Sequence of the first protein:
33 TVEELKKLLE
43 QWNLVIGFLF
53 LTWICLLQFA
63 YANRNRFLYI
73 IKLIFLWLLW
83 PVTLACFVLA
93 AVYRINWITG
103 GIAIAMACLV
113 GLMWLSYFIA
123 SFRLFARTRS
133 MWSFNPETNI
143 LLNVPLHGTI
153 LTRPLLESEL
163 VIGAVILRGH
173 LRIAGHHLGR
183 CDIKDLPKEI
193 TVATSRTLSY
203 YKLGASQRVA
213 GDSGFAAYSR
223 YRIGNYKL

The following describes two proteins that form a bound complex.

Residue-level contacts at the interface:
Residue L101 in the second protein contacts residue R170 in the first protein (closest heavy-atom distance 3.7 Å).
Residue G99 in the second protein is in contact with residue R170 in the first protein (closest heavy-atom distance 4.6 Å).
Residue Y100 in the second protein contacts residue A212 in the first protein (closest heavy-atom distance 4.5 Å).
Residue L101 in the second protein contacts residue L169 in the first protein (closest heavy-atom distance 4.2 Å).
Residue V106 in the second protein interacts with residue R170 in the first protein (closest heavy-atom distance 4.4 Å).
Residue D108 in the second protein interacts with residue R170 in the first protein (closest heavy-atom distance 2.8 Å).
Residue E103 in the second protein contacts residue R170 in the first protein (closest heavy-atom distance 2.8 Å).
Residue Y100 in the second protein contacts residue R170 in the first protein (closest heavy-atom distance 3.5 Å).
Residue Y100 in the second protein contacts residue G213 in the first protein (closest heavy-atom distance 3.6 Å).
Residue V2 in the second protein interacts with residue A212 in the first protein (closest heavy-atom distance 3.9 Å).
Residue L101 in the second protein contacts residue S215 in the first protein (closest heavy-atom distance 3.3 Å).

Sequence of the second protein:
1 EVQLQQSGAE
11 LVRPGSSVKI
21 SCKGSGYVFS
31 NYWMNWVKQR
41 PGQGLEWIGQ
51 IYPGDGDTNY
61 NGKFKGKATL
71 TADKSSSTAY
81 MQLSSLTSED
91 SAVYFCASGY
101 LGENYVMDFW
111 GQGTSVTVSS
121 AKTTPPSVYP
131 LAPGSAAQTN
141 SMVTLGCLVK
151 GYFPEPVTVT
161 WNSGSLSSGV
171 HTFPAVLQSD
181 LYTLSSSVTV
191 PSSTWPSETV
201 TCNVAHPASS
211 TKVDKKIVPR